Contacts between the two chains:
Residue A215 in chain A contacts residue A11 in chain B (closest heavy-atom distance 3.6 Å).
Residue G132 in chain A interacts with residue A42 in chain B (closest heavy-atom distance 4.0 Å).
Residue Y212 in chain A is in contact with residue A11 in chain B (closest heavy-atom distance 4.4 Å).
Residue Y212 in chain A is in contact with residue L14 in chain B (closest heavy-atom distance 3.6 Å).
Residue I126 in chain A contacts residue K48 in chain B (closest heavy-atom distance 4.2 Å).
Residue I130 in chain A interacts with residue F43 in chain B (closest heavy-atom distance 3.3 Å).
Residue D148 in chain A is in contact with residue I8 in chain B (closest heavy-atom distance 4.0 Å).
Residue E211 in chain A contacts residue Y10 in chain B (closest heavy-atom distance 3.2 Å).
Residue K127 in chain A contacts residue Q46 in chain B (closest heavy-atom distance 3.4 Å).
Residue S129 in chain A is in contact with residue F43 in chain B (closest heavy-atom distance 3.8 Å).
Residue K127 in chain A is in contact with residue T45 in chain B (closest heavy-atom distance 4.5 Å).
Residue Q141 in chain A interacts with residue S38 in chain B (closest heavy-atom distance 3.3 Å).
Residue L151 in chain A contacts residue S9 in chain B (closest heavy-atom distance 3.5 Å).
Residue E142 in chain A contacts residue T40 in chain B (closest heavy-atom distance 3.4 Å).
Residue E142 in chain A interacts with residue A42 in chain B (closest heavy-atom distance 4.1 Å).
Residue N131 in chain A is in contact with residue A42 in chain B (closest heavy-atom distance 3.2 Å).
Residue K115 in chain A interacts with residue Y47 in chain B (closest heavy-atom distance 3.2 Å).
Residue L145 in chain A interacts with residue N15 in chain B (closest heavy-atom distance 3.8 Å).
Residue G132 in chain A interacts with residue D41 in chain B (closest heavy-atom distance 4.0 Å).
Residue F140 in chain A interacts with residue A11 in chain B (closest heavy-atom distance 3.6 Å).
Residue Q141 in chain A interacts with residue R37 in chain B (closest heavy-atom distance 3.8 Å).
Residue A144 in chain A contacts residue A12 in chain B (closest heavy-atom distance 4.3 Å).
Residue D208 in chain A is in contact with residue Y10 in chain B (closest heavy-atom distance 3.6 Å).
Residue L145 in chain A contacts residue K61 in chain B (closest heavy-atom distance 3.1 Å).
Residue L128 in chain A interacts with residue Y47 in chain B (closest heavy-atom distance 4.4 Å).
Residue L119 in chain A contacts residue A53 in chain B (closest heavy-atom distance 3.9 Å).
Residue A144 in chain A is in contact with residue A11 in chain B (closest heavy-atom distance 3.4 Å).
Residue K135 in chain A is in contact with residue D41 in chain B (closest heavy-atom distance 3.6 Å).
Residue D148 in chain A interacts with residue A12 in chain B (closest heavy-atom distance 3.3 Å).
Residue L128 in chain A is in contact with residue Q46 in chain B (closest heavy-atom distance 4.3 Å).
Residue L119 in chain A is in contact with residue Y47 in chain B (closest heavy-atom distance 3.6 Å).
Residue E211 in chain A interacts with residue A11 in chain B (closest heavy-atom distance 3.8 Å).
Residue K149 in chain A contacts residue Y44 in chain B (closest heavy-atom distance 3.7 Å).
Residue Y212 in chain A contacts residue Y10 in chain B (closest heavy-atom distance 3.8 Å).
Residue S129 in chain A interacts with residue Y44 in chain B (closest heavy-atom distance 3.3 Å).
Residue A144 in chain A contacts residue N15 in chain B (closest heavy-atom distance 4.2 Å).
Residue N131 in chain A interacts with residue D41 in chain B (closest heavy-atom distance 4.2 Å).
Residue S129 in chain A interacts with residue T45 in chain B (closest heavy-atom distance 2.8 Å).
Residue P123 in chain A interacts with residue A53 in chain B (closest heavy-atom distance 3.2 Å).
Residue D136 in chain A contacts residue N36 in chain B (closest heavy-atom distance 3.5 Å).
Residue T139 in chain A contacts residue R37 in chain B (closest heavy-atom distance 4.0 Å).
Residue K33 in chain A is in contact with residue S33 in chain B (closest heavy-atom distance 3.5 Å).
Residue D148 in chain A interacts with residue S9 in chain B (closest heavy-atom distance 2.9 Å).
Residue N131 in chain A interacts with residue F43 in chain B (closest heavy-atom distance 2.8 Å).
Residue Q141 in chain A interacts with residue T40 in chain B (closest heavy-atom distance 3.9 Å).
Residue L128 in chain A contacts residue T45 in chain B (closest heavy-atom distance 3.6 Å).
Residue S129 in chain A is in contact with residue Y47 in chain B (closest heavy-atom distance 4.3 Å).
Residue Q141 in chain A contacts residue Q39 in chain B (closest heavy-atom distance 3.4 Å).
Residue I133 in chain A interacts with residue A42 in chain B (closest heavy-atom distance 3.9 Å).
Residue L128 in chain A interacts with residue Y44 in chain B (closest heavy-atom distance 4.0 Å).
Residue P123 in chain A contacts residue N49 in chain B (closest heavy-atom distance 4.2 Å).
Residue V153 in chain A is in contact with residue Q46 in chain B (closest heavy-atom distance 3.3 Å).
Residue I130 in chain A contacts residue Y44 in chain B (closest heavy-atom distance 3.4 Å).
Residue K127 in chain A interacts with residue Y47 in chain B (closest heavy-atom distance 2.9 Å).
Residue Q141 in chain A interacts with residue N15 in chain B (closest heavy-atom distance 3.3 Å).
Residue I126 in chain A interacts with residue Y47 in chain B (closest heavy-atom distance 3.4 Å).
Residue N124 in chain A contacts residue N49 in chain B (closest heavy-atom distance 2.8 Å).
Residue K149 in chain A contacts residue K61 in chain B (closest heavy-atom distance 3.7 Å).
Residue E211 in chain A is in contact with residue S9 in chain B (closest heavy-atom distance 4.0 Å).
Residue E142 in chain A contacts residue D41 in chain B (closest heavy-atom distance 4.4 Å).

Sequence of chain B:
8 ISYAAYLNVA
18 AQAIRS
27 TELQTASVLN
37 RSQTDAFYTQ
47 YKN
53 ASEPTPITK

Sequence of chain A:
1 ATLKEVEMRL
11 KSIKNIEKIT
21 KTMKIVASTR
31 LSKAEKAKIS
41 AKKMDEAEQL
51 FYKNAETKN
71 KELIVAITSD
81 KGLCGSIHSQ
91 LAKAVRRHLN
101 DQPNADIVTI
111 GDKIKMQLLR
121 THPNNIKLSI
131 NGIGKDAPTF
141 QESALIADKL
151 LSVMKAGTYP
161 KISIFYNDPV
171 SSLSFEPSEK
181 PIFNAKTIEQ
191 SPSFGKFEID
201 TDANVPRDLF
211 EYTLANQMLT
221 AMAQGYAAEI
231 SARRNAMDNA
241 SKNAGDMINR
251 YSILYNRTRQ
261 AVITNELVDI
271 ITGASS

These two protein chains interact to form a complex.